Sequence of the first protein:
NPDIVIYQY

Residue-level contacts at the interface:
Residue S97 in the second protein interacts with residue Y9 in the first protein (closest heavy-atom distance 2.7 Å).
Residue Y7 in the second protein is in contact with residue N1 in the first protein (closest heavy-atom distance 3.0 Å).
Residue Y123 in the second protein is in contact with residue Y9 in the first protein (closest heavy-atom distance 3.9 Å).
Residue Y74 in the second protein interacts with residue Y9 in the first protein (closest heavy-atom distance 3.2 Å).
Residue N63 in the second protein interacts with residue N1 in the first protein (closest heavy-atom distance 2.9 Å).
Residue M5 in the second protein interacts with residue N1 in the first protein (closest heavy-atom distance 4.0 Å).
Residue V152 in the second protein is in contact with residue V5 in the first protein (closest heavy-atom distance 3.8 Å).
Residue V152 in the second protein interacts with residue Y7 in the first protein (closest heavy-atom distance 3.6 Å).
Residue N70 in the second protein contacts residue I6 in the first protein (closest heavy-atom distance 3.6 Å).
Residue S77 in the second protein is in contact with residue Y7 in the first protein (closest heavy-atom distance 4.7 Å).
Residue Y159 in the second protein contacts residue V5 in the first protein (closest heavy-atom distance 5.0 Å).
Residue T73 in the second protein contacts residue I6 in the first protein (closest heavy-atom distance 3.2 Å).
Residue Y7 in the second protein interacts with residue P2 in the first protein (closest heavy-atom distance 3.4 Å).
Residue F67 in the second protein is in contact with residue P2 in the first protein (closest heavy-atom distance 3.6 Å).
Residue L156 in the second protein contacts residue D3 in the first protein (closest heavy-atom distance 3.8 Å).
Residue N80 in the second protein is in contact with residue Y9 in the first protein (closest heavy-atom distance 2.9 Å).
Residue W147 in the second protein is in contact with residue Y7 in the first protein (closest heavy-atom distance 3.9 Å).
Residue T73 in the second protein is in contact with residue Y7 in the first protein (closest heavy-atom distance 3.5 Å).
Residue I142 in the second protein contacts residue Y9 in the first protein (closest heavy-atom distance 4.8 Å).
Residue S116 in the second protein contacts residue Y9 in the first protein (closest heavy-atom distance 2.6 Å).
Residue L81 in the second protein interacts with residue Y9 in the first protein (closest heavy-atom distance 3.6 Å).
Residue N70 in the second protein interacts with residue D3 in the first protein (closest heavy-atom distance 4.9 Å).
Residue Q96 in the second protein interacts with residue Y9 in the first protein (closest heavy-atom distance 4.9 Å).
Residue E76 in the second protein contacts residue Q8 in the first protein (closest heavy-atom distance 2.9 Å).
Residue L156 in the second protein is in contact with residue V5 in the first protein (closest heavy-atom distance 3.7 Å).
Residue D114 in the second protein is in contact with residue D3 in the first protein (closest heavy-atom distance 4.1 Å).
Residue S77 in the second protein interacts with residue Y9 in the first protein (closest heavy-atom distance 3.0 Å).
Residue N80 in the second protein contacts residue Q8 in the first protein (closest heavy-atom distance 3.0 Å).
Residue Y59 in the second protein is in contact with residue N1 in the first protein (closest heavy-atom distance 3.6 Å).
Residue T69 in the second protein interacts with residue I6 in the first protein (closest heavy-atom distance 3.9 Å).
Residue I66 in the second protein interacts with residue D3 in the first protein (closest heavy-atom distance 3.5 Å).
Residue Y171 in the second protein contacts residue N1 in the first protein (closest heavy-atom distance 2.8 Å).
Residue I66 in the second protein interacts with residue N1 in the first protein (closest heavy-atom distance 4.5 Å).
Residue W167 in the second protein contacts residue N1 in the first protein (closest heavy-atom distance 3.5 Å).
Residue K146 in the second protein contacts residue Y9 in the first protein (closest heavy-atom distance 3.0 Å).
Residue Y159 in the second protein contacts residue D3 in the first protein (closest heavy-atom distance 3.6 Å).
Residue Y159 in the second protein is in contact with residue N1 in the first protein (closest heavy-atom distance 2.6 Å).
Residue Y99 in the second protein contacts residue P2 in the first protein (closest heavy-atom distance 3.2 Å).
Residue I66 in the second protein contacts residue P2 in the first protein (closest heavy-atom distance 3.9 Å).
Residue K146 in the second protein interacts with residue Q8 in the first protein (closest heavy-atom distance 4.2 Å).
Residue I124 in the second protein is in contact with residue Y9 in the first protein (closest heavy-atom distance 4.5 Å).
Residue T143 in the second protein is in contact with residue Y9 in the first protein (closest heavy-atom distance 2.6 Å).
Residue Q155 in the second protein interacts with residue V5 in the first protein (closest heavy-atom distance 3.6 Å).
Residue W147 in the second protein contacts residue Y9 in the first protein (closest heavy-atom distance 3.6 Å).
Residue W147 in the second protein contacts residue Q8 in the first protein (closest heavy-atom distance 3.0 Å).
Residue Y99 in the second protein interacts with residue D3 in the first protein (closest heavy-atom distance 3.0 Å).
Residue Y84 in the second protein interacts with residue Y9 in the first protein (closest heavy-atom distance 2.9 Å).
Residue Y9 in the second protein is in contact with residue P2 in the first protein (closest heavy-atom distance 3.6 Å).
Residue T73 in the second protein is in contact with residue Q8 in the first protein (closest heavy-atom distance 3.7 Å).
Residue Y159 in the second protein interacts with residue P2 in the first protein (closest heavy-atom distance 3.9 Å).
Residue L95 in the second protein interacts with residue Y9 in the first protein (closest heavy-atom distance 3.9 Å).
Residue S77 in the second protein is in contact with residue Q8 in the first protein (closest heavy-atom distance 3.5 Å).
Residue N63 in the second protein interacts with residue P2 in the first protein (closest heavy-atom distance 3.2 Å).
Residue I66 in the second protein interacts with residue I6 in the first protein (closest heavy-atom distance 4.0 Å).
Residue I66 in the second protein interacts with residue I4 in the first protein (closest heavy-atom distance 3.6 Å).
Residue R62 in the second protein is in contact with residue N1 in the first protein (closest heavy-atom distance 2.9 Å).
Residue Y9 in the second protein interacts with residue D3 in the first protein (closest heavy-atom distance 4.6 Å).
Residue F33 in the second protein is in contact with residue N1 in the first protein (closest heavy-atom distance 4.8 Å).
Residue Q155 in the second protein contacts residue Y7 in the first protein (closest heavy-atom distance 3.0 Å).
Residue A150 in the second protein interacts with residue Y7 in the first protein (closest heavy-atom distance 3.6 Å).

Sequence of the second protein:
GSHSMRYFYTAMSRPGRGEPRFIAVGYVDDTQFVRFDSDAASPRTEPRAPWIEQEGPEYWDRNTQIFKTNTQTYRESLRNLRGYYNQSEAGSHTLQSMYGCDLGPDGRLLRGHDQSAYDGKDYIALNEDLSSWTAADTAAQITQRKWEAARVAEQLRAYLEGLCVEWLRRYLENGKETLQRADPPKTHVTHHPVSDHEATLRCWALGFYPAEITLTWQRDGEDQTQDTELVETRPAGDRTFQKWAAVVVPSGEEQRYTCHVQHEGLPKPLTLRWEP

The following describes two proteins that form a bound complex.